Residue-level contacts at the interface:
Residue T14 in the first protein interacts with residue F27 in the second protein (closest heavy-atom distance 3.5 Å).
Residue D9 in the first protein is in contact with residue G1 in the second protein (closest heavy-atom distance 3.2 Å).
Residue I10 in the first protein is in contact with residue T2 in the second protein (closest heavy-atom distance 2.9 Å).
Residue R83 in the first protein is in contact with residue R83 in the second protein (closest heavy-atom distance 3.4 Å).
Residue F58 in the first protein interacts with residue A96 in the second protein (closest heavy-atom distance 3.1 Å).
Residue A53 in the first protein interacts with residue D176 in the second protein (closest heavy-atom distance 3.2 Å).
Residue D9 in the first protein is in contact with residue T2 in the second protein (closest heavy-atom distance 2.8 Å).
Residue A236 in the first protein is in contact with residue G177 in the second protein (closest heavy-atom distance 3.5 Å).
Residue D54 in the first protein contacts residue G177 in the second protein (closest heavy-atom distance 3.2 Å).
Residue Y409 in the first protein contacts residue Y75 in the second protein (closest heavy-atom distance 3.4 Å).
Residue G7 in the first protein is in contact with residue G1 in the second protein (closest heavy-atom distance 3.5 Å).
Residue G233 in the first protein contacts residue R112 in the second protein (closest heavy-atom distance 3.4 Å).
Residue K13 in the first protein is in contact with residue D6 in the second protein (closest heavy-atom distance 3.5 Å).
Residue L81 in the first protein is in contact with residue Y79 in the second protein (closest heavy-atom distance 2.9 Å).
Residue D54 in the first protein is in contact with residue K181 in the second protein (closest heavy-atom distance 3.0 Å).
Residue Y39 in the first protein contacts residue K181 in the second protein (closest heavy-atom distance 3.5 Å).
Residue Y92 in the first protein is in contact with residue D88 in the second protein (closest heavy-atom distance 2.7 Å).
Residue E375 in the first protein is in contact with residue Y70 in the second protein (closest heavy-atom distance 3.4 Å).
Residue D54 in the first protein contacts residue D178 in the second protein (closest heavy-atom distance 3.1 Å).
Residue D54 in the first protein is in contact with residue S179 in the second protein (closest heavy-atom distance 2.7 Å).
Residue N51 in the first protein contacts residue D176 in the second protein (closest heavy-atom distance 3.0 Å).
Residue K327 in the first protein is in contact with residue E26 in the second protein (closest heavy-atom distance 3.3 Å).
Residue I12 in the first protein contacts residue T5 in the second protein (closest heavy-atom distance 2.7 Å).
Residue N234 in the first protein interacts with residue N171 in the second protein (closest heavy-atom distance 3.2 Å).
Residue G232 in the first protein is in contact with residue R112 in the second protein (closest heavy-atom distance 2.8 Å).
Residue G232 in the first protein contacts residue S89 in the second protein (closest heavy-atom distance 2.9 Å).
Residue N231 in the first protein interacts with residue S89 in the second protein (closest heavy-atom distance 3.1 Å).
Residue Y409 in the first protein is in contact with residue W73 in the second protein (closest heavy-atom distance 2.8 Å).
Residue G17 in the first protein contacts residue F29 in the second protein (closest heavy-atom distance 3.4 Å).
Residue R83 in the first protein contacts residue D88 in the second protein (closest heavy-atom distance 2.9 Å).
Residue L63 in the first protein interacts with residue F65 in the second protein (closest heavy-atom distance 3.5 Å).
Residue N234 in the first protein is in contact with residue E170 in the second protein (closest heavy-atom distance 3.2 Å).
Residue G233 in the first protein contacts residue N171 in the second protein (closest heavy-atom distance 3.5 Å).
Residue Y409 in the first protein interacts with residue A69 in the second protein (closest heavy-atom distance 3.1 Å).
Residue N374 in the first protein interacts with residue Y70 in the second protein (closest heavy-atom distance 3.3 Å).
Residue G16 in the first protein contacts residue Y75 in the second protein (closest heavy-atom distance 2.8 Å).
Residue A56 in the first protein is in contact with residue S169 in the second protein (closest heavy-atom distance 3.4 Å).
Residue T5 in the first protein interacts with residue G1 in the second protein (closest heavy-atom distance 2.6 Å).
Residue G16 in the first protein is in contact with residue S28 in the second protein (closest heavy-atom distance 3.3 Å).
Residue N234 in the first protein contacts residue S169 in the second protein (closest heavy-atom distance 3.1 Å).
Residue I12 in the first protein contacts residue T4 in the second protein (closest heavy-atom distance 2.9 Å).
Residue T52 in the first protein contacts residue D176 in the second protein (closest heavy-atom distance 3.6 Å).
Residue G16 in the first protein contacts residue F29 in the second protein (closest heavy-atom distance 3.3 Å).
Residue R41 in the first protein interacts with residue D178 in the second protein (closest heavy-atom distance 2.9 Å).
Residue D88 in the first protein interacts with residue D88 in the second protein (closest heavy-atom distance 3.5 Å).
Residue K15 in the first protein is in contact with residue F27 in the second protein (closest heavy-atom distance 3.5 Å).
Residue N49 in the first protein is in contact with residue D176 in the second protein (closest heavy-atom distance 3.0 Å).
Residue K15 in the first protein contacts residue A69 in the second protein (closest heavy-atom distance 3.5 Å).
Residue I12 in the first protein is in contact with residue V3 in the second protein (closest heavy-atom distance 3.4 Å).
Residue G232 in the first protein contacts residue A90 in the second protein (closest heavy-atom distance 3.5 Å).
Residue V11 in the first protein interacts with residue T4 in the second protein (closest heavy-atom distance 3.2 Å).
Residue R83 in the first protein interacts with residue Y79 in the second protein (closest heavy-atom distance 3.1 Å).
Residue I10 in the first protein contacts residue V3 in the second protein (closest heavy-atom distance 3.3 Å).
Residue N374 in the first protein contacts residue W73 in the second protein (closest heavy-atom distance 3.4 Å).
Residue I10 in the first protein interacts with residue T4 in the second protein (closest heavy-atom distance 3.0 Å).
Residue N239 in the first protein is in contact with residue D176 in the second protein (closest heavy-atom distance 2.8 Å).
Residue A53 in the first protein is in contact with residue G177 in the second protein (closest heavy-atom distance 3.5 Å).
Residue L81 in the first protein contacts residue G91 in the second protein (closest heavy-atom distance 3.6 Å).
Residue D235 in the first protein interacts with residue N173 in the second protein (closest heavy-atom distance 3.0 Å).
Residue F411 in the first protein is in contact with residue Y75 in the second protein (closest heavy-atom distance 3.1 Å).

Sequence of the first protein:
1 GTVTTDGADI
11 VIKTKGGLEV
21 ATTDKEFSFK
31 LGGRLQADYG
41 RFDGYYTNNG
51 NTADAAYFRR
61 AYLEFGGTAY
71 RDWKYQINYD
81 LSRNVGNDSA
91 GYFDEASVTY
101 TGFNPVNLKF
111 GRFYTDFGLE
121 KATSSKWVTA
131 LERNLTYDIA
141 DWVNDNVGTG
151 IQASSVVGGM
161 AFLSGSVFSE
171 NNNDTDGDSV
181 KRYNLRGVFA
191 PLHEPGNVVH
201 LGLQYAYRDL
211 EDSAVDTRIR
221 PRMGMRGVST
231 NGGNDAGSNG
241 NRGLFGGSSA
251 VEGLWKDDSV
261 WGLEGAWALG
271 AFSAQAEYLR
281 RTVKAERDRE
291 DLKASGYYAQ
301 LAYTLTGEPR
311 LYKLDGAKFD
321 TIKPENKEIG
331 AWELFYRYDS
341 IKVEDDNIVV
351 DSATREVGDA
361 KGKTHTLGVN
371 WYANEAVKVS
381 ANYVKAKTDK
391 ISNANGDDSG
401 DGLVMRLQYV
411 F

Sequence of the second protein:
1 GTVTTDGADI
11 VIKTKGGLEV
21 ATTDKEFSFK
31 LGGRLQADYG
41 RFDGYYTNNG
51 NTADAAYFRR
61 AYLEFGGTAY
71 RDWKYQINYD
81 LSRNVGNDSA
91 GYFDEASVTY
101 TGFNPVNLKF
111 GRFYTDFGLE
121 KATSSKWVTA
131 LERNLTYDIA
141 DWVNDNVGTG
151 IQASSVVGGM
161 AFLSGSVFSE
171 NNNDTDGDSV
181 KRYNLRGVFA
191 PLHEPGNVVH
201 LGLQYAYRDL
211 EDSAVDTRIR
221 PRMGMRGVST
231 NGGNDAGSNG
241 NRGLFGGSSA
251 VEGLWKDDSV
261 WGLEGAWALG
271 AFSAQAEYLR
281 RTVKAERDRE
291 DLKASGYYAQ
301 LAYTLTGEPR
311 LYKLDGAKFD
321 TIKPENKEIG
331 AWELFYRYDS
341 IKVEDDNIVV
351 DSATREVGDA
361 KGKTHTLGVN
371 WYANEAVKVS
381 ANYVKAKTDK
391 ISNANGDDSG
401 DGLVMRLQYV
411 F

The following describes two proteins that form a bound complex.